This data describes a binding interaction between two proteins.

Sequence of chain B:
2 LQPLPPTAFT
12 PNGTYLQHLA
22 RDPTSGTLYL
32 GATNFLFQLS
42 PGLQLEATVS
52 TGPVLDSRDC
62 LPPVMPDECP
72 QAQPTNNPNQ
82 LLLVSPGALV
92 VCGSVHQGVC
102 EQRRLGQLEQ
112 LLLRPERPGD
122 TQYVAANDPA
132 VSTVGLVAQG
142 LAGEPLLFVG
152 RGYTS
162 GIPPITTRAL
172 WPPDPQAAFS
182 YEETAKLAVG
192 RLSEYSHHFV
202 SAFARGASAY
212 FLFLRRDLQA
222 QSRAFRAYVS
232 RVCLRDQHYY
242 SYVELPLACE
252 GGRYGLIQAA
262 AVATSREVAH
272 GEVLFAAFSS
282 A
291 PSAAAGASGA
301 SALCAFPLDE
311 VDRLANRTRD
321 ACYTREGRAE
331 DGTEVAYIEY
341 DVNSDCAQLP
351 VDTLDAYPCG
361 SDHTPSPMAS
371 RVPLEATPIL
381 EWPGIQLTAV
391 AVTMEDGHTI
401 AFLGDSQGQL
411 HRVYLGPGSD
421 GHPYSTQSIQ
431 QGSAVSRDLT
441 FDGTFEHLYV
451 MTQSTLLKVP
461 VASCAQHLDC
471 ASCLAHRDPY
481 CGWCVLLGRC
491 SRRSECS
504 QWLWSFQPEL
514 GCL

Interface contacts:
Residue G421 in chain B interacts with residue R73 in chain A (closest heavy-atom distance 4.4 Å).
Residue H398 in chain B interacts with residue R78 in chain A (closest heavy-atom distance 3.3 Å).
Residue F276 in chain B contacts residue I76 in chain A (closest heavy-atom distance 3.7 Å).
Residue I379 in chain B is in contact with residue R73 in chain A (closest heavy-atom distance 2.6 Å).
Residue R313 in chain B interacts with residue K142 in chain A (closest heavy-atom distance 3.5 Å).
Residue E375 in chain B contacts residue S150 in chain A (closest heavy-atom distance 4.4 Å).
Residue A376 in chain B interacts with residue Q149 in chain A (closest heavy-atom distance 3.1 Å).
Residue P378 in chain B interacts with residue R73 in chain A (closest heavy-atom distance 4.3 Å).
Residue D420 in chain B contacts residue R73 in chain A (closest heavy-atom distance 4.1 Å).
Residue T377 in chain B is in contact with residue P74 in chain A (closest heavy-atom distance 3.8 Å).
Residue G397 in chain B interacts with residue E77 in chain A (closest heavy-atom distance 4.5 Å).
Residue G416 in chain B interacts with residue I76 in chain A (closest heavy-atom distance 3.4 Å).
Residue G416 in chain B is in contact with residue Y75 in chain A (closest heavy-atom distance 3.4 Å).
Residue T377 in chain B interacts with residue N154 in chain A (closest heavy-atom distance 3.8 Å).
Residue I379 in chain B contacts residue P74 in chain A (closest heavy-atom distance 3.4 Å).
Residue E375 in chain B is in contact with residue Q149 in chain A (closest heavy-atom distance 3.7 Å).
Residue D331 in chain B interacts with residue E27 in chain A (closest heavy-atom distance 4.4 Å).
Residue P307 in chain B contacts residue L83 in chain A (closest heavy-atom distance 4.1 Å).
Residue P378 in chain B is in contact with residue P74 in chain A (closest heavy-atom distance 3.5 Å).
Residue G397 in chain B contacts residue R78 in chain A (closest heavy-atom distance 3.1 Å).
Residue L415 in chain B interacts with residue P74 in chain A (closest heavy-atom distance 4.9 Å).
Residue E330 in chain B contacts residue Q33 in chain A (closest heavy-atom distance 3.5 Å).
Residue T399 in chain B is in contact with residue G81 in chain A (closest heavy-atom distance 4.6 Å).
Residue A305 in chain B is in contact with residue Q149 in chain A (closest heavy-atom distance 4.4 Å).
Residue E381 in chain B interacts with residue N154 in chain A (closest heavy-atom distance 4.7 Å).
Residue D331 in chain B contacts residue Q33 in chain A (closest heavy-atom distance 4.4 Å).
Residue E310 in chain B contacts residue K142 in chain A (closest heavy-atom distance 4.2 Å).
Residue V274 in chain B interacts with residue L83 in chain A (closest heavy-atom distance 4.6 Å).
Residue V274 in chain B interacts with residue I76 in chain A (closest heavy-atom distance 4.7 Å).
Residue G397 in chain B interacts with residue W79 in chain A (closest heavy-atom distance 3.0 Å).
Residue P417 in chain B is in contact with residue P88 in chain A (closest heavy-atom distance 4.1 Å).
Residue P417 in chain B interacts with residue I76 in chain A (closest heavy-atom distance 3.6 Å).
Residue P417 in chain B contacts residue R78 in chain A (closest heavy-atom distance 4.7 Å).
Residue R493 in chain B contacts residue R78 in chain A (closest heavy-atom distance 4.0 Å).
Residue I379 in chain B contacts residue I76 in chain A (closest heavy-atom distance 4.5 Å).
Residue R317 in chain B interacts with residue D32 in chain A (closest heavy-atom distance 3.2 Å).
Residue A305 in chain B is in contact with residue I76 in chain A (closest heavy-atom distance 4.8 Å).
Residue L380 in chain B interacts with residue R73 in chain A (closest heavy-atom distance 4.5 Å).
Residue T377 in chain B interacts with residue V85 in chain A (closest heavy-atom distance 4.7 Å).
Residue V274 in chain B interacts with residue G81 in chain A (closest heavy-atom distance 3.6 Å).
Residue I379 in chain B contacts residue Y75 in chain A (closest heavy-atom distance 4.7 Å).
Residue L415 in chain B interacts with residue Y75 in chain A (closest heavy-atom distance 3.4 Å).
Residue A305 in chain B contacts residue L83 in chain A (closest heavy-atom distance 3.4 Å).
Residue T377 in chain B interacts with residue Q149 in chain A (closest heavy-atom distance 2.7 Å).
Residue L415 in chain B contacts residue I76 in chain A (closest heavy-atom distance 2.8 Å).
Residue D331 in chain B is in contact with residue P31 in chain A (closest heavy-atom distance 4.9 Å).
Residue D396 in chain B contacts residue W79 in chain A (closest heavy-atom distance 3.5 Å).
Residue T399 in chain B is in contact with residue I76 in chain A (closest heavy-atom distance 3.3 Å).
Residue P417 in chain B interacts with residue Y75 in chain A (closest heavy-atom distance 3.5 Å).
Residue I379 in chain B is in contact with residue L83 in chain A (closest heavy-atom distance 4.4 Å).
Residue M394 in chain B interacts with residue W79 in chain A (closest heavy-atom distance 3.9 Å).
Residue D396 in chain B contacts residue R78 in chain A (closest heavy-atom distance 2.8 Å).
Residue D331 in chain B is in contact with residue R36 in chain A (closest heavy-atom distance 2.9 Å).
Residue S419 in chain B contacts residue R73 in chain A (closest heavy-atom distance 3.2 Å).
Residue F306 in chain B is in contact with residue L83 in chain A (closest heavy-atom distance 4.8 Å).
Residue T377 in chain B interacts with residue A148 in chain A (closest heavy-atom distance 4.1 Å).
Residue T377 in chain B contacts residue S150 in chain A (closest heavy-atom distance 4.8 Å).
Residue P417 in chain B is in contact with residue E77 in chain A (closest heavy-atom distance 4.8 Å).
Residue M394 in chain B is in contact with residue G81 in chain A (closest heavy-atom distance 4.5 Å).
Residue E251 in chain B is in contact with residue N154 in chain A (closest heavy-atom distance 4.1 Å).

Sequence of chain A:
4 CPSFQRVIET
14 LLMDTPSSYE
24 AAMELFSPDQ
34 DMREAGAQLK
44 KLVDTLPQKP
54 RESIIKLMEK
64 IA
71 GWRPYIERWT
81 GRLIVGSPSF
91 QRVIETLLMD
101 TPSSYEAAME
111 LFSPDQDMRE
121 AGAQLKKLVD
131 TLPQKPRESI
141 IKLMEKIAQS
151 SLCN